Sequence of the first protein:
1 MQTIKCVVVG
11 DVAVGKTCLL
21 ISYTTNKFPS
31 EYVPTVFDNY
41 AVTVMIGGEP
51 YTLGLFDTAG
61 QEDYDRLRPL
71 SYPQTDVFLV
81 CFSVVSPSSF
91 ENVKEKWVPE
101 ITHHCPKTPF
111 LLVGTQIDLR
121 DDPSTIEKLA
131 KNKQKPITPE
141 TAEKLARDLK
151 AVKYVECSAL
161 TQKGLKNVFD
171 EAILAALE

The following describes two proteins that form a bound complex.

Sequence of the second protein:
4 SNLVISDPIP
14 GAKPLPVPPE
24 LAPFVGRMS

Contacts between the two chains:
Residue D170 in the first protein interacts with residue I8 in the second protein (closest heavy-atom distance 3.6 Å).
Residue N39 in the first protein interacts with residue P17 in the second protein (closest heavy-atom distance 3.4 Å).
Residue I46 in the first protein contacts residue I8 in the second protein (closest heavy-atom distance 4.3 Å).
Residue T43 in the first protein is in contact with residue P11 in the second protein (closest heavy-atom distance 3.4 Å).
Residue M45 in the first protein interacts with residue I8 in the second protein (closest heavy-atom distance 3.3 Å).
Residue V42 in the first protein contacts residue A15 in the second protein (closest heavy-atom distance 3.6 Å).
Residue Y40 in the first protein interacts with residue M31 in the second protein (closest heavy-atom distance 2.8 Å).
Residue N39 in the first protein contacts residue V20 in the second protein (closest heavy-atom distance 3.4 Å).
Residue F37 in the first protein interacts with residue G29 in the second protein (closest heavy-atom distance 3.5 Å).
Residue S71 in the first protein interacts with residue L24 in the second protein (closest heavy-atom distance 3.9 Å).
Residue F56 in the first protein is in contact with residue P19 in the second protein (closest heavy-atom distance 3.5 Å).
Residue F37 in the first protein contacts residue F27 in the second protein (closest heavy-atom distance 3.4 Å).
Residue L174 in the first protein is in contact with residue I8 in the second protein (closest heavy-atom distance 3.9 Å).
Residue T43 in the first protein is in contact with residue D10 in the second protein (closest heavy-atom distance 4.1 Å).
Residue M45 in the first protein interacts with residue V7 in the second protein (closest heavy-atom distance 3.7 Å).
Residue T43 in the first protein contacts residue I12 in the second protein (closest heavy-atom distance 2.8 Å).
Residue I4 in the first protein is in contact with residue L18 in the second protein (closest heavy-atom distance 3.7 Å).
Residue D38 in the first protein is in contact with residue G29 in the second protein (closest heavy-atom distance 3.1 Å).
Residue L174 in the first protein contacts residue L6 in the second protein (closest heavy-atom distance 3.9 Å).
Residue A41 in the first protein contacts residue K16 in the second protein (closest heavy-atom distance 3.9 Å).
Residue V42 in the first protein is in contact with residue I12 in the second protein (closest heavy-atom distance 3.4 Å).
Residue M45 in the first protein contacts residue S9 in the second protein (closest heavy-atom distance 2.9 Å).
Residue T43 in the first protein contacts residue A15 in the second protein (closest heavy-atom distance 3.5 Å).
Residue V44 in the first protein interacts with residue I8 in the second protein (closest heavy-atom distance 4.2 Å).
Residue V44 in the first protein interacts with residue S9 in the second protein (closest heavy-atom distance 3.6 Å).
Residue L67 in the first protein is in contact with residue F27 in the second protein (closest heavy-atom distance 3.6 Å).
Residue T3 in the first protein contacts residue L18 in the second protein (closest heavy-atom distance 3.9 Å).
Residue F37 in the first protein is in contact with residue L24 in the second protein (closest heavy-atom distance 3.8 Å).
Residue Y40 in the first protein is in contact with residue S32 in the second protein (closest heavy-atom distance 4.2 Å).
Residue T52 in the first protein contacts residue L18 in the second protein (closest heavy-atom distance 4.0 Å).
Residue K166 in the first protein is in contact with residue I8 in the second protein (closest heavy-atom distance 2.8 Å).
Residue A41 in the first protein interacts with residue A15 in the second protein (closest heavy-atom distance 3.4 Å).
Residue G54 in the first protein is in contact with residue L18 in the second protein (closest heavy-atom distance 3.6 Å).
Residue L70 in the first protein interacts with residue E23 in the second protein (closest heavy-atom distance 4.1 Å).
Residue I21 in the first protein contacts residue M31 in the second protein (closest heavy-atom distance 3.7 Å).
Residue N39 in the first protein interacts with residue S32 in the second protein (closest heavy-atom distance 3.1 Å).
Residue T17 in the first protein is in contact with residue M31 in the second protein (closest heavy-atom distance 3.9 Å).
Residue K166 in the first protein is in contact with residue D10 in the second protein (closest heavy-atom distance 3.2 Å).
Residue A41 in the first protein contacts residue P17 in the second protein (closest heavy-atom distance 3.6 Å).
Residue N39 in the first protein is in contact with residue L18 in the second protein (closest heavy-atom distance 3.1 Å).
Residue V42 in the first protein is in contact with residue P11 in the second protein (closest heavy-atom distance 3.7 Å).
Residue T52 in the first protein is in contact with residue A15 in the second protein (closest heavy-atom distance 4.2 Å).
Residue D38 in the first protein contacts residue S32 in the second protein (closest heavy-atom distance 2.8 Å).
Residue T52 in the first protein interacts with residue K16 in the second protein (closest heavy-atom distance 3.7 Å).
Residue F56 in the first protein interacts with residue L18 in the second protein (closest heavy-atom distance 4.1 Å).
Residue K166 in the first protein is in contact with residue S9 in the second protein (closest heavy-atom distance 3.7 Å).
Residue M45 in the first protein is in contact with residue I12 in the second protein (closest heavy-atom distance 3.9 Å).
Residue Y23 in the first protein contacts residue P11 in the second protein (closest heavy-atom distance 3.4 Å).
Residue I46 in the first protein interacts with residue V7 in the second protein (closest heavy-atom distance 3.8 Å).
Residue V36 in the first protein contacts residue F27 in the second protein (closest heavy-atom distance 3.8 Å).
Residue V44 in the first protein is in contact with residue P11 in the second protein (closest heavy-atom distance 3.9 Å).
Residue F37 in the first protein contacts residue V28 in the second protein (closest heavy-atom distance 3.4 Å).
Residue K5 in the first protein contacts residue L18 in the second protein (closest heavy-atom distance 3.8 Å).
Residue A41 in the first protein contacts residue G14 in the second protein (closest heavy-atom distance 3.8 Å).
Residue L70 in the first protein is in contact with residue L24 in the second protein (closest heavy-atom distance 4.0 Å).
Residue G47 in the first protein interacts with residue V7 in the second protein (closest heavy-atom distance 3.5 Å).
Residue L70 in the first protein is in contact with residue P21 in the second protein (closest heavy-atom distance 3.2 Å).
Residue D38 in the first protein is in contact with residue R30 in the second protein (closest heavy-atom distance 4.2 Å).
Residue D38 in the first protein contacts residue M31 in the second protein (closest heavy-atom distance 3.4 Å).
Residue I173 in the first protein is in contact with residue I8 in the second protein (closest heavy-atom distance 3.9 Å).